These two protein chains interact to form a complex.

Sequence of the first protein:
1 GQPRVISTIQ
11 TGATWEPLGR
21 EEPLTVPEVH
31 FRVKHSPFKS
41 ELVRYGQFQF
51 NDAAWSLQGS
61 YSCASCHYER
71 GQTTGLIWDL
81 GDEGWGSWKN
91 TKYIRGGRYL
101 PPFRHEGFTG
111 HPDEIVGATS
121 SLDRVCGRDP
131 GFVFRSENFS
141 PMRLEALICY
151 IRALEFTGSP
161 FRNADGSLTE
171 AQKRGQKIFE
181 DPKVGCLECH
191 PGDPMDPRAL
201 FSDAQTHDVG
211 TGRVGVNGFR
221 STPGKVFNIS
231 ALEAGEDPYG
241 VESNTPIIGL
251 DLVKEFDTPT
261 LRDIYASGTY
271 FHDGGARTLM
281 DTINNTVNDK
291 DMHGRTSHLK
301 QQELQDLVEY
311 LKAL

Sequence of the second protein:
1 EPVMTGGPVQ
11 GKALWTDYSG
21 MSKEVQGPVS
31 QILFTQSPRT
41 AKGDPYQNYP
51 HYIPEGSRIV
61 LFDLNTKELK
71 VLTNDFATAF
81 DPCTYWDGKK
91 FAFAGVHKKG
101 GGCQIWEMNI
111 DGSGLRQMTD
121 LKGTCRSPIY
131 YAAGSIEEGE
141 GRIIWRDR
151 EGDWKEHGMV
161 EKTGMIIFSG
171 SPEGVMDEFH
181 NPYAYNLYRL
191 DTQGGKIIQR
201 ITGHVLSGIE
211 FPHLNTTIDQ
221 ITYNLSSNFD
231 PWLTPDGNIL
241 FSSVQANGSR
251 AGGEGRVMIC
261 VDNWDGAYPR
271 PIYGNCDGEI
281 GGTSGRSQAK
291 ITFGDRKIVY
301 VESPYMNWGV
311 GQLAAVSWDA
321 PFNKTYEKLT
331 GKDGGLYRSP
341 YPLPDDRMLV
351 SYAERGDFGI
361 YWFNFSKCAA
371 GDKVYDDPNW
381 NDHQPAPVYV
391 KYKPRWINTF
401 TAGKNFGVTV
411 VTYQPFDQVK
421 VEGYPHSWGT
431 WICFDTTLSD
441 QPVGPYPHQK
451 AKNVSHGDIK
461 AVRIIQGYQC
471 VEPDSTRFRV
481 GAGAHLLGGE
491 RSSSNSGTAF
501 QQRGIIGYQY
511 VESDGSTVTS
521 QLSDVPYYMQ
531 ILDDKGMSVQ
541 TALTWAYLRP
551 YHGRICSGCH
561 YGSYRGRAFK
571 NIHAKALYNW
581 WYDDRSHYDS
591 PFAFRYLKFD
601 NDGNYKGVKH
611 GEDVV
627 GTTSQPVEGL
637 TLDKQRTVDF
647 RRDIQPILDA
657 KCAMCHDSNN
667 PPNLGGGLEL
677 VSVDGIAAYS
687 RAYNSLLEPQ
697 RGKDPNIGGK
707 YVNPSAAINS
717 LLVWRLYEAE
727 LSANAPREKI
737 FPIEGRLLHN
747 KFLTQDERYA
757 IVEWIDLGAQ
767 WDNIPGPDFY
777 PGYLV

Residue-level contacts at the interface:
Residue W15 in the second protein contacts residue L18 in the first protein (closest heavy-atom distance 3.0 Å).
Residue W581 in the second protein interacts with residue G84 in the first protein (closest heavy-atom distance 3.4 Å).
Residue R585 in the second protein is in contact with residue R220 in the first protein (closest heavy-atom distance 3.2 Å).
Residue I136 in the second protein interacts with residue P23 in the first protein (closest heavy-atom distance 3.4 Å).
Residue W580 in the second protein interacts with residue W85 in the first protein (closest heavy-atom distance 3.3 Å).
Residue R200 in the second protein is in contact with residue T25 in the first protein (closest heavy-atom distance 3.5 Å).
Residue W581 in the second protein interacts with residue W85 in the first protein (closest heavy-atom distance 3.0 Å).
Residue Y582 in the second protein contacts residue T222 in the first protein (closest heavy-atom distance 3.5 Å).
Residue Y578 in the second protein interacts with residue I248 in the first protein (closest heavy-atom distance 3.4 Å).
Residue R395 in the second protein interacts with residue L57 in the first protein (closest heavy-atom distance 3.4 Å).
Residue Y578 in the second protein interacts with residue W88 in the first protein (closest heavy-atom distance 2.9 Å).
Residue V410 in the second protein interacts with residue D82 in the first protein (closest heavy-atom distance 3.5 Å).
Residue D236 in the second protein interacts with residue Q58 in the first protein (closest heavy-atom distance 3.2 Å).
Residue D236 in the second protein interacts with residue L57 in the first protein (closest heavy-atom distance 3.3 Å).
Residue R395 in the second protein is in contact with residue W55 in the first protein (closest heavy-atom distance 3.1 Å).
Residue I136 in the second protein is in contact with residue R20 in the first protein (closest heavy-atom distance 3.3 Å).
Residue W15 in the second protein is in contact with residue R143 in the first protein (closest heavy-atom distance 3.5 Å).
Residue Y578 in the second protein contacts residue L250 in the first protein (closest heavy-atom distance 3.6 Å).
Residue N398 in the second protein contacts residue N138 in the first protein (closest heavy-atom distance 2.9 Å).
Residue H573 in the second protein contacts residue G240 in the first protein (closest heavy-atom distance 3.2 Å).
Residue E137 in the second protein is in contact with residue E21 in the first protein (closest heavy-atom distance 3.2 Å).
Residue G134 in the second protein interacts with residue E22 in the first protein (closest heavy-atom distance 3.3 Å).
Residue R395 in the second protein contacts residue S56 in the first protein (closest heavy-atom distance 2.3 Å).
Residue Y413 in the second protein is in contact with residue V26 in the first protein (closest heavy-atom distance 3.5 Å).
Residue V411 in the second protein interacts with residue D82 in the first protein (closest heavy-atom distance 3.6 Å).
Residue R395 in the second protein interacts with residue R20 in the first protein (closest heavy-atom distance 3.3 Å).
Residue V410 in the second protein interacts with residue F132 in the first protein (closest heavy-atom distance 3.1 Å).
Residue D583 in the second protein is in contact with residue R220 in the first protein (closest heavy-atom distance 3.5 Å).
Residue R395 in the second protein contacts residue E137 in the first protein (closest heavy-atom distance 3.4 Å).
Residue W581 in the second protein contacts residue G81 in the first protein (closest heavy-atom distance 3.0 Å).
Residue T412 in the second protein is in contact with residue H30 in the first protein (closest heavy-atom distance 3.3 Å).
Residue R142 in the second protein is in contact with residue E28 in the first protein (closest heavy-atom distance 2.9 Å).
Residue V410 in the second protein contacts residue G81 in the first protein (closest heavy-atom distance 3.3 Å).
Residue I136 in the second protein is in contact with residue E22 in the first protein (closest heavy-atom distance 3.2 Å).
Residue R270 in the second protein contacts residue Q58 in the first protein (closest heavy-atom distance 3.5 Å).
Residue Q10 in the second protein is in contact with residue T8 in the first protein (closest heavy-atom distance 2.8 Å).
Residue E137 in the second protein is in contact with residue E22 in the first protein (closest heavy-atom distance 3.0 Å).
Residue Y578 in the second protein interacts with residue T222 in the first protein (closest heavy-atom distance 3.0 Å).
Residue N398 in the second protein is in contact with residue G131 in the first protein (closest heavy-atom distance 3.3 Å).
Residue H573 in the second protein contacts residue P238 in the first protein (closest heavy-atom distance 3.4 Å).
Residue V411 in the second protein is in contact with residue R128 in the first protein (closest heavy-atom distance 2.4 Å).
Residue T16 in the second protein is in contact with residue A54 in the first protein (closest heavy-atom distance 3.2 Å).
Residue W396 in the second protein is in contact with residue E137 in the first protein (closest heavy-atom distance 3.5 Å).
Residue W154 in the second protein contacts residue F31 in the first protein (closest heavy-atom distance 3.3 Å).
Residue L577 in the second protein contacts residue D79 in the first protein (closest heavy-atom distance 3.5 Å).
Residue I136 in the second protein is in contact with residue E21 in the first protein (closest heavy-atom distance 3.4 Å).
Residue I201 in the second protein contacts residue P27 in the first protein (closest heavy-atom distance 3.4 Å).
Residue M4 in the second protein interacts with residue Q58 in the first protein (closest heavy-atom distance 3.5 Å).
Residue K162 in the second protein interacts with residue E22 in the first protein (closest heavy-atom distance 3.1 Å).
Residue H573 in the second protein is in contact with residue Y239 in the first protein (closest heavy-atom distance 3.1 Å).
Residue V9 in the second protein is in contact with residue E16 in the first protein (closest heavy-atom distance 3.3 Å).
Residue K393 in the second protein interacts with residue R20 in the first protein (closest heavy-atom distance 2.8 Å).
Residue W154 in the second protein interacts with residue H30 in the first protein (closest heavy-atom distance 3.3 Å).
Residue I144 in the second protein contacts residue P27 in the first protein (closest heavy-atom distance 3.4 Å).
Residue N398 in the second protein is in contact with residue S136 in the first protein (closest heavy-atom distance 3.6 Å).
Residue Y578 in the second protein contacts residue G86 in the first protein (closest heavy-atom distance 3.4 Å).
Residue Y582 in the second protein interacts with residue L252 in the first protein (closest heavy-atom distance 3.3 Å).
Residue V410 in the second protein contacts residue R128 in the first protein (closest heavy-atom distance 2.6 Å).
Residue W15 in the second protein interacts with residue R20 in the first protein (closest heavy-atom distance 3.5 Å).
Residue N398 in the second protein contacts residue V26 in the first protein (closest heavy-atom distance 3.3 Å).